Sequence of the first protein:
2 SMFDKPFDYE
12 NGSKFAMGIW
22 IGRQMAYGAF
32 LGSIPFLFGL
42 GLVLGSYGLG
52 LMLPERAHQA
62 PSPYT

The following describes two proteins that form a bound complex.

Interface contacts:
Residue K15 in the first protein interacts with residue V23 in the second protein (closest heavy-atom distance 4.0 Å).
Residue W21 in the first protein is in contact with residue L20 in the second protein (closest heavy-atom distance 3.7 Å).
Residue G19 in the first protein is in contact with residue V23 in the second protein (closest heavy-atom distance 3.5 Å).
Residue I22 in the first protein contacts residue L20 in the second protein (closest heavy-atom distance 4.4 Å).
Residue M18 in the first protein contacts residue V23 in the second protein (closest heavy-atom distance 3.7 Å).
Residue M18 in the first protein contacts residue L20 in the second protein (closest heavy-atom distance 3.7 Å).
Residue K15 in the first protein interacts with residue E19 in the second protein (closest heavy-atom distance 3.4 Å).
Residue Y10 in the first protein interacts with residue L20 in the second protein (closest heavy-atom distance 3.5 Å).
Residue I22 in the first protein interacts with residue V23 in the second protein (closest heavy-atom distance 4.2 Å).
Residue K15 in the first protein contacts residue A22 in the second protein (closest heavy-atom distance 4.9 Å).
Residue E11 in the first protein contacts residue Q16 in the second protein (closest heavy-atom distance 3.6 Å).
Residue Y10 in the first protein interacts with residue L12 in the second protein (closest heavy-atom distance 4.1 Å).
Residue I22 in the first protein contacts residue Y24 in the second protein (closest heavy-atom distance 4.2 Å).
Residue M18 in the first protein contacts residue E19 in the second protein (closest heavy-atom distance 3.7 Å).
Residue Y10 in the first protein interacts with residue Q16 in the second protein (closest heavy-atom distance 3.8 Å).
Residue M26 in the first protein contacts residue Y24 in the second protein (closest heavy-atom distance 3.5 Å).

Sequence of the second protein:
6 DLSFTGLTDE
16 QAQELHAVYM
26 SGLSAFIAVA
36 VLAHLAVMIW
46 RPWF